Sequence of the second protein:
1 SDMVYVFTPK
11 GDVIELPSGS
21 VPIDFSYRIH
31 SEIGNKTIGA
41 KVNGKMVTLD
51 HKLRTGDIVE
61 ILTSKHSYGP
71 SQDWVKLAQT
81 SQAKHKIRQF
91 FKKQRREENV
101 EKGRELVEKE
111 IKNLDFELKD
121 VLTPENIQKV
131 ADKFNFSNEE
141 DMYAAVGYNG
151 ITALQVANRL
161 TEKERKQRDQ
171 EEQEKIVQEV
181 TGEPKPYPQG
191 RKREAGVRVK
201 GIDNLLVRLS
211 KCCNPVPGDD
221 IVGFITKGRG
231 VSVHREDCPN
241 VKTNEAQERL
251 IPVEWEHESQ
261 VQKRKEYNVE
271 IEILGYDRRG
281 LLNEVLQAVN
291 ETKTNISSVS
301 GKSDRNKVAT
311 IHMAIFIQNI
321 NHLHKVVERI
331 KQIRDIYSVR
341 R

Sequence of the first protein:
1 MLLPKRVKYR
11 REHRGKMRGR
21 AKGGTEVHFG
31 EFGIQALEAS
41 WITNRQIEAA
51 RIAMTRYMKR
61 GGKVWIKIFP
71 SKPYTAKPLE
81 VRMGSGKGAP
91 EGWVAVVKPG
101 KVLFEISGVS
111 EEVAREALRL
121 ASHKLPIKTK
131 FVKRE

This data describes a binding interaction between two proteins.

Contacts between the two chains:
Residue N306 in the second protein contacts residue R51 in the first protein (closest heavy-atom distance 3.2 Å).
Residue Y276 in the second protein is in contact with residue R51 in the first protein (closest heavy-atom distance 4.7 Å).
Residue R305 in the second protein interacts with residue R51 in the first protein (closest heavy-atom distance 2.6 Å).
Residue N306 in the second protein is in contact with residue T55 in the first protein (closest heavy-atom distance 5.0 Å).
Residue K307 in the second protein interacts with residue I52 in the first protein (closest heavy-atom distance 3.4 Å).
Residue Y276 in the second protein is in contact with residue I52 in the first protein (closest heavy-atom distance 4.2 Å).
Residue R278 in the second protein interacts with residue R56 in the first protein (closest heavy-atom distance 3.3 Å).
Residue R278 in the second protein contacts residue T55 in the first protein (closest heavy-atom distance 4.0 Å).
Residue Y276 in the second protein contacts residue R56 in the first protein (closest heavy-atom distance 4.4 Å).
Residue N306 in the second protein interacts with residue V64 in the first protein (closest heavy-atom distance 4.9 Å).
Residue Y276 in the second protein contacts residue T55 in the first protein (closest heavy-atom distance 2.3 Å).
Residue K307 in the second protein is in contact with residue R51 in the first protein (closest heavy-atom distance 3.7 Å).
Residue Y337 in the second protein contacts residue R60 in the first protein (closest heavy-atom distance 3.3 Å).